Sequence of chain B:
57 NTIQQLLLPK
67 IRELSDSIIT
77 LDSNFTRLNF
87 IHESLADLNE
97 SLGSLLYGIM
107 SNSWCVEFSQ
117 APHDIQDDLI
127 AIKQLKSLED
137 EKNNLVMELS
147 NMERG

The following describes two proteins that form a bound complex.

Sequence of chain A:
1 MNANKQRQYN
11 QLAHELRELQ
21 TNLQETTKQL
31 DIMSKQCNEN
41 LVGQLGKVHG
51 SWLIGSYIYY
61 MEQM

Interface contacts:
Residue A117 in chain B interacts with residue Y57 in chain A (closest heavy-atom distance 4.7 Å).
Residue W110 in chain B contacts residue Q63 in chain A (closest heavy-atom distance 4.8 Å).
Residue F114 in chain B is in contact with residue Y57 in chain A (closest heavy-atom distance 3.5 Å).
Residue A117 in chain B is in contact with residue I58 in chain A (closest heavy-atom distance 4.0 Å).
Residue F114 in chain B contacts residue I54 in chain A (closest heavy-atom distance 3.5 Å).
Residue F114 in chain B contacts residue L53 in chain A (closest heavy-atom distance 4.2 Å).
Residue I105 in chain B interacts with residue Y60 in chain A (closest heavy-atom distance 4.0 Å).
Residue A117 in chain B contacts residue I54 in chain A (closest heavy-atom distance 4.8 Å).
Residue L102 in chain B is in contact with residue Y60 in chain A (closest heavy-atom distance 3.3 Å).
Residue W110 in chain B contacts residue M61 in chain A (closest heavy-atom distance 3.6 Å).
Residue M106 in chain B interacts with residue Y60 in chain A (closest heavy-atom distance 3.5 Å).
Residue V112 in chain B contacts residue Y57 in chain A (closest heavy-atom distance 3.0 Å).
Residue S109 in chain B interacts with residue M61 in chain A (closest heavy-atom distance 4.0 Å).
Residue E113 in chain B interacts with residue Y57 in chain A (closest heavy-atom distance 3.7 Å).
Residue S109 in chain B contacts residue Y57 in chain A (closest heavy-atom distance 3.2 Å).
Residue S109 in chain B contacts residue S56 in chain A (closest heavy-atom distance 3.2 Å).
Residue W110 in chain B is in contact with residue M64 in chain A (closest heavy-atom distance 4.4 Å).
Residue I105 in chain B is in contact with residue S56 in chain A (closest heavy-atom distance 3.0 Å).
Residue W110 in chain B interacts with residue Y60 in chain A (closest heavy-atom distance 3.6 Å).
Residue S109 in chain B contacts residue Y60 in chain A (closest heavy-atom distance 4.0 Å).